Sequence of chain A:
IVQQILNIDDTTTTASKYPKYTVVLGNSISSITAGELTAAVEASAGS

Residue-level contacts at the interface:
Residue A47 in chain B contacts residue A50 in chain A (closest heavy-atom distance 4.3 Å).
Residue E49 in chain B contacts residue S54 in chain A (closest heavy-atom distance 3.1 Å).
Residue S35 in chain B interacts with residue N34 in chain A (closest heavy-atom distance 4.3 Å).
Residue S35 in chain B interacts with residue S38 in chain A (closest heavy-atom distance 5.0 Å).
Residue A50 in chain B contacts residue G53 in chain A (closest heavy-atom distance 3.3 Å).
Residue A46 in chain B contacts residue A50 in chain A (closest heavy-atom distance 3.6 Å).
Residue A46 in chain B is in contact with residue S54 in chain A (closest heavy-atom distance 3.5 Å).
Residue A46 in chain B contacts residue S51 in chain A (closest heavy-atom distance 3.6 Å).
Residue E43 in chain B interacts with residue A46 in chain A (closest heavy-atom distance 4.8 Å).
Residue N34 in chain B interacts with residue N34 in chain A (closest heavy-atom distance 4.9 Å).
Residue A46 in chain B is in contact with residue A47 in chain A (closest heavy-atom distance 4.9 Å).
Residue A50 in chain B interacts with residue A50 in chain A (closest heavy-atom distance 4.3 Å).
Residue E43 in chain B is in contact with residue E43 in chain A (closest heavy-atom distance 4.1 Å).
Residue E43 in chain B interacts with residue A50 in chain A (closest heavy-atom distance 4.0 Å).
Residue E43 in chain B is in contact with residue A47 in chain A (closest heavy-atom distance 3.8 Å).
Residue N34 in chain B is in contact with residue G33 in chain A (closest heavy-atom distance 3.0 Å).
Residue A50 in chain B is in contact with residue S54 in chain A (closest heavy-atom distance 3.4 Å).

This data describes a binding interaction between two proteins.

Sequence of chain B:
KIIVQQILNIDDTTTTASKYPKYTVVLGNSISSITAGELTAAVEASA